Sequence of chain A:
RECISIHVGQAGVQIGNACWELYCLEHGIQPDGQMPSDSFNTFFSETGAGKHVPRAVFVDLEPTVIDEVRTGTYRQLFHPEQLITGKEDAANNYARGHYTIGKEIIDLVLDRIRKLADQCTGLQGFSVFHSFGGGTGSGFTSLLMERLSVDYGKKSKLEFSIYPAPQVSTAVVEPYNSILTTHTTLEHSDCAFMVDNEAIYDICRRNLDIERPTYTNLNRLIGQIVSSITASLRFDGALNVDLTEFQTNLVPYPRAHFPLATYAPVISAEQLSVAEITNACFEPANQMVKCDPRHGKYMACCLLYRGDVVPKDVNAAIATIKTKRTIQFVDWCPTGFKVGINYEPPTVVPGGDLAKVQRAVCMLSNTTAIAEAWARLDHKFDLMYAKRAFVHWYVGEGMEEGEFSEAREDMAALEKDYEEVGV

Contacts between the two chains:
Residue T257 in chain A contacts residue N36 in chain B (closest heavy-atom distance 3.5 Å).
Residue T257 in chain A contacts residue G37 in chain B (closest heavy-atom distance 3.4 Å).
Residue T253 in chain A contacts residue N36 in chain B (closest heavy-atom distance 4.3 Å).
Residue T257 in chain A contacts residue A35 in chain B (closest heavy-atom distance 4.6 Å).

The following describes two proteins that form a bound complex.

Sequence of chain B:
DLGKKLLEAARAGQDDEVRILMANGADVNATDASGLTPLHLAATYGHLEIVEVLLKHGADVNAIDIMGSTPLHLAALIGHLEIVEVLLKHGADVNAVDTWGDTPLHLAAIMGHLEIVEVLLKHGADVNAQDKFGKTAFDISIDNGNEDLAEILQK